Sequence of protein 2:
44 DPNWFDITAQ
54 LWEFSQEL

Sequence of protein 1:
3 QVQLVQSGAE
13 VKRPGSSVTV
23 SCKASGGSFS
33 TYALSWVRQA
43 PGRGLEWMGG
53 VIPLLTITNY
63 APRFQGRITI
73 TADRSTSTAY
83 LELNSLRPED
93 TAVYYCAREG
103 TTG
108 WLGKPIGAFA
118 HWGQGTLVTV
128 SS

These two protein chains interact to form a complex.

Residue-level contacts at the interface:
Residue V53 in protein 1 contacts residue W47 in protein 2 (closest heavy-atom distance 3.5 Å).
Residue T33 in protein 1 contacts residue L54 in protein 2 (closest heavy-atom distance 4.0 Å).
Residue L109 in protein 1 interacts with residue W55 in protein 2 (closest heavy-atom distance 3.4 Å).
Residue Y34 in protein 1 is in contact with residue W55 in protein 2 (closest heavy-atom distance 4.4 Å).
Residue G110 in protein 1 interacts with residue W55 in protein 2 (closest heavy-atom distance 3.6 Å).
Residue G52 in protein 1 interacts with residue W47 in protein 2 (closest heavy-atom distance 3.6 Å).
Residue I54 in protein 1 is in contact with residue L54 in protein 2 (closest heavy-atom distance 4.2 Å).
Residue I54 in protein 1 contacts residue T51 in protein 2 (closest heavy-atom distance 4.1 Å).
Residue E101 in protein 1 contacts residue T51 in protein 2 (closest heavy-atom distance 2.8 Å).
Residue T33 in protein 1 contacts residue T51 in protein 2 (closest heavy-atom distance 3.2 Å).
Residue P112 in protein 1 is in contact with residue T51 in protein 2 (closest heavy-atom distance 3.6 Å).
Residue K111 in protein 1 is in contact with residue W55 in protein 2 (closest heavy-atom distance 3.4 Å).
Residue G114 in protein 1 interacts with residue F48 in protein 2 (closest heavy-atom distance 4.5 Å).
Residue P112 in protein 1 is in contact with residue A52 in protein 2 (closest heavy-atom distance 3.8 Å).
Residue P112 in protein 1 contacts residue W55 in protein 2 (closest heavy-atom distance 3.8 Å).
Residue S37 in protein 1 interacts with residue W47 in protein 2 (closest heavy-atom distance 4.4 Å).
Residue S37 in protein 1 interacts with residue F48 in protein 2 (closest heavy-atom distance 4.4 Å).
Residue A35 in protein 1 interacts with residue W47 in protein 2 (closest heavy-atom distance 3.7 Å).
Residue I59 in protein 1 contacts residue I50 in protein 2 (closest heavy-atom distance 4.2 Å).
Residue Y34 in protein 1 is in contact with residue T51 in protein 2 (closest heavy-atom distance 4.1 Å).
Residue E101 in protein 1 contacts residue F48 in protein 2 (closest heavy-atom distance 4.0 Å).
Residue I54 in protein 1 interacts with residue I50 in protein 2 (closest heavy-atom distance 3.4 Å).
Residue L56 in protein 1 is in contact with residue L54 in protein 2 (closest heavy-atom distance 4.0 Å).
Residue W49 in protein 1 interacts with residue F48 in protein 2 (closest heavy-atom distance 3.9 Å).
Residue F116 in protein 1 interacts with residue F48 in protein 2 (closest heavy-atom distance 4.2 Å).
Residue K111 in protein 1 is in contact with residue A52 in protein 2 (closest heavy-atom distance 4.5 Å).
Residue N61 in protein 1 interacts with residue F48 in protein 2 (closest heavy-atom distance 4.3 Å).
Residue N61 in protein 1 interacts with residue W47 in protein 2 (closest heavy-atom distance 3.3 Å).
Residue A35 in protein 1 contacts residue T51 in protein 2 (closest heavy-atom distance 3.8 Å).
Residue I54 in protein 1 is in contact with residue W47 in protein 2 (closest heavy-atom distance 3.7 Å).
Residue I59 in protein 1 contacts residue W47 in protein 2 (closest heavy-atom distance 3.2 Å).
Residue L36 in protein 1 interacts with residue W47 in protein 2 (closest heavy-atom distance 4.7 Å).
Residue T60 in protein 1 interacts with residue W47 in protein 2 (closest heavy-atom distance 3.6 Å).